Sequence of chain B:
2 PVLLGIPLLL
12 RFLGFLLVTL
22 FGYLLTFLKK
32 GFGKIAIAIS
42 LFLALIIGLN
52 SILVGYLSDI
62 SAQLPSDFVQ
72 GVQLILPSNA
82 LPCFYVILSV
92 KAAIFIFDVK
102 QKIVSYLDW

Interface contacts:
Residue F85 in chain B is in contact with residue F42 in chain A (closest heavy-atom distance 4.8 Å).
Residue F69 in chain B is in contact with residue I37 in chain A (closest heavy-atom distance 4.4 Å).
Residue G72 in chain B is in contact with residue A35 in chain A (closest heavy-atom distance 3.8 Å).
Residue V73 in chain B is in contact with residue A35 in chain A (closest heavy-atom distance 4.2 Å).
Residue F69 in chain B contacts residue V33 in chain A (closest heavy-atom distance 3.5 Å).
Residue A81 in chain B interacts with residue F42 in chain A (closest heavy-atom distance 3.6 Å).
Residue I76 in chain B interacts with residue G34 in chain A (closest heavy-atom distance 4.9 Å).
Residue Q71 in chain B is in contact with residue V31 in chain A (closest heavy-atom distance 3.7 Å).
Residue F85 in chain B is in contact with residue F45 in chain A (closest heavy-atom distance 4.1 Å).
Residue L82 in chain B is in contact with residue F42 in chain A (closest heavy-atom distance 3.7 Å).
Residue L75 in chain B contacts residue V31 in chain A (closest heavy-atom distance 4.3 Å).
Residue G72 in chain B is in contact with residue V31 in chain A (closest heavy-atom distance 3.5 Å).
Residue F69 in chain B is in contact with residue G34 in chain A (closest heavy-atom distance 3.7 Å).
Residue I88 in chain B is in contact with residue A49 in chain A (closest heavy-atom distance 4.2 Å).
Residue I88 in chain B contacts residue T46 in chain A (closest heavy-atom distance 3.8 Å).
Residue I88 in chain B interacts with residue F45 in chain A (closest heavy-atom distance 4.6 Å).
Residue G72 in chain B contacts residue G34 in chain A (closest heavy-atom distance 4.3 Å).
Residue V73 in chain B interacts with residue G38 in chain A (closest heavy-atom distance 3.9 Å).
Residue I76 in chain B interacts with residue G38 in chain A (closest heavy-atom distance 4.0 Å).
Residue I76 in chain B contacts residue A35 in chain A (closest heavy-atom distance 3.0 Å).
Residue V73 in chain B contacts residue G34 in chain A (closest heavy-atom distance 3.4 Å).
Residue F69 in chain B interacts with residue V30 in chain A (closest heavy-atom distance 3.8 Å).
Residue I76 in chain B contacts residue I39 in chain A (closest heavy-atom distance 3.5 Å).
Residue D68 in chain B is in contact with residue V30 in chain A (closest heavy-atom distance 4.0 Å).
Residue L77 in chain B interacts with residue F42 in chain A (closest heavy-atom distance 3.5 Å).

The following describes two proteins that form a bound complex.

Sequence of chain A:
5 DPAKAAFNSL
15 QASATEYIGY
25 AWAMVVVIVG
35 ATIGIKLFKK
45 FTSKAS